The following describes two proteins that form a bound complex.

Interface contacts:
Residue R90 in chain A interacts with residue L27 in chain B (closest heavy-atom distance 3.8 Å).
Residue W189 in chain A interacts with residue A18 in chain B (closest heavy-atom distance 4.0 Å).
Residue M205 in chain A is in contact with residue Q3 in chain B (closest heavy-atom distance 4.2 Å).
Residue K179 in chain A is in contact with residue D21 in chain B (closest heavy-atom distance 4.1 Å).
Residue L356 in chain A contacts residue F6 in chain B (closest heavy-atom distance 3.6 Å).
Residue Y176 in chain A contacts residue A18 in chain B (closest heavy-atom distance 4.0 Å).
Residue Y176 in chain A interacts with residue L14 in chain B (closest heavy-atom distance 3.3 Å).
Residue S271 in chain A interacts with residue S11 in chain B (closest heavy-atom distance 3.4 Å).
Residue Y119 in chain A contacts residue Q3 in chain B (closest heavy-atom distance 3.7 Å).
Residue Q105 in chain A is in contact with residue Y13 in chain B (closest heavy-atom distance 3.1 Å).
Residue Y112 in chain A interacts with residue D9 in chain B (closest heavy-atom distance 4.0 Å).
Residue P88 in chain A is in contact with residue D28 in chain B (closest heavy-atom distance 3.0 Å).
Residue N272 in chain A is in contact with residue S8 in chain B (closest heavy-atom distance 3.3 Å).
Residue Y39 in chain A is in contact with residue L26 in chain B (closest heavy-atom distance 3.3 Å).
Residue Y58 in chain A is in contact with residue L26 in chain B (closest heavy-atom distance 3.7 Å).
Residue Y176 in chain A contacts residue D15 in chain B (closest heavy-atom distance 3.4 Å).
Residue M3 in chain A contacts residue D15 in chain B (closest heavy-atom distance 3.2 Å).
Residue Q206 in chain A is in contact with residue H1 in chain B (closest heavy-atom distance 3.2 Å).
Residue D183 in chain A contacts residue W25 in chain B (closest heavy-atom distance 3.5 Å).
Residue W278 in chain A is in contact with residue T5 in chain B (closest heavy-atom distance 3.8 Å).
Residue L356 in chain A interacts with residue T5 in chain B (closest heavy-atom distance 3.3 Å).
Residue W61 in chain A interacts with residue V23 in chain B (closest heavy-atom distance 4.1 Å).
Residue I180 in chain A interacts with residue D21 in chain B (closest heavy-atom distance 3.4 Å).
Residue Q94 in chain A is in contact with residue L27 in chain B (closest heavy-atom distance 3.7 Å).
Residue W278 in chain A contacts residue G4 in chain B (closest heavy-atom distance 3.7 Å).
Residue L6 in chain A interacts with residue F22 in chain B (closest heavy-atom distance 3.8 Å).
Residue W10 in chain A contacts residue F22 in chain B (closest heavy-atom distance 3.8 Å).
Residue F115 in chain A is in contact with residue F6 in chain B (closest heavy-atom distance 4.1 Å).
Residue R282 in chain A interacts with residue H1 in chain B (closest heavy-atom distance 4.0 Å).
Residue A109 in chain A is in contact with residue Y13 in chain B (closest heavy-atom distance 3.2 Å).
Residue W61 in chain A contacts residue Q20 in chain B (closest heavy-atom distance 3.4 Å).
Residue I209 in chain A interacts with residue H1 in chain B (closest heavy-atom distance 3.5 Å).
Residue D182 in chain A interacts with residue W25 in chain B (closest heavy-atom distance 3.5 Å).
Residue R352 in chain A is in contact with residue D9 in chain B (closest heavy-atom distance 2.6 Å).
Residue Y119 in chain A interacts with residue F6 in chain B (closest heavy-atom distance 3.5 Å).
Residue D344 in chain A interacts with residue T5 in chain B (closest heavy-atom distance 3.3 Å).
Residue P60 in chain A interacts with residue V23 in chain B (closest heavy-atom distance 4.2 Å).
Residue Y39 in chain A interacts with residue L27 in chain B (closest heavy-atom distance 3.6 Å).
Residue Q116 in chain A interacts with residue F6 in chain B (closest heavy-atom distance 3.7 Å).
Residue T270 in chain A is in contact with residue S8 in chain B (closest heavy-atom distance 3.3 Å).
Residue T270 in chain A interacts with residue S11 in chain B (closest heavy-atom distance 4.1 Å).
Residue Q1 in chain A contacts residue D15 in chain B (closest heavy-atom distance 3.8 Å).
Residue L172 in chain A is in contact with residue L14 in chain B (closest heavy-atom distance 3.8 Å).
Residue M3 in chain A is in contact with residue F22 in chain B (closest heavy-atom distance 3.9 Å).
Residue Q116 in chain A interacts with residue K10 in chain B (closest heavy-atom distance 2.6 Å).
Residue G181 in chain A is in contact with residue W25 in chain B (closest heavy-atom distance 3.9 Å).
Residue V2 in chain A contacts residue E16 in chain B (closest heavy-atom distance 4.1 Å).
Residue W10 in chain A contacts residue L26 in chain B (closest heavy-atom distance 3.4 Å).
Residue L6 in chain A interacts with residue A19 in chain B (closest heavy-atom distance 3.8 Å).
Residue L360 in chain A interacts with residue F6 in chain B (closest heavy-atom distance 3.9 Å).
Residue S271 in chain A interacts with residue S8 in chain B (closest heavy-atom distance 4.2 Å).
Residue W278 in chain A interacts with residue H1 in chain B (closest heavy-atom distance 3.8 Å).
Residue V2 in chain A is in contact with residue D15 in chain B (closest heavy-atom distance 3.5 Å).
Residue M205 in chain A contacts residue T7 in chain B (closest heavy-atom distance 4.2 Å).
Residue I180 in chain A interacts with residue W25 in chain B (closest heavy-atom distance 3.6 Å).
Residue Y112 in chain A is in contact with residue F6 in chain B (closest heavy-atom distance 3.6 Å).
Residue P60 in chain A interacts with residue Q20 in chain B (closest heavy-atom distance 4.2 Å).
Residue Y176 in chain A interacts with residue R17 in chain B (closest heavy-atom distance 3.5 Å).
Residue T270 in chain A is in contact with residue T7 in chain B (closest heavy-atom distance 3.3 Å).
Residue Y123 in chain A is in contact with residue Q3 in chain B (closest heavy-atom distance 3.7 Å).

Sequence of chain B:
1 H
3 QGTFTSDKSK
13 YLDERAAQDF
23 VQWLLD

Sequence of chain A:
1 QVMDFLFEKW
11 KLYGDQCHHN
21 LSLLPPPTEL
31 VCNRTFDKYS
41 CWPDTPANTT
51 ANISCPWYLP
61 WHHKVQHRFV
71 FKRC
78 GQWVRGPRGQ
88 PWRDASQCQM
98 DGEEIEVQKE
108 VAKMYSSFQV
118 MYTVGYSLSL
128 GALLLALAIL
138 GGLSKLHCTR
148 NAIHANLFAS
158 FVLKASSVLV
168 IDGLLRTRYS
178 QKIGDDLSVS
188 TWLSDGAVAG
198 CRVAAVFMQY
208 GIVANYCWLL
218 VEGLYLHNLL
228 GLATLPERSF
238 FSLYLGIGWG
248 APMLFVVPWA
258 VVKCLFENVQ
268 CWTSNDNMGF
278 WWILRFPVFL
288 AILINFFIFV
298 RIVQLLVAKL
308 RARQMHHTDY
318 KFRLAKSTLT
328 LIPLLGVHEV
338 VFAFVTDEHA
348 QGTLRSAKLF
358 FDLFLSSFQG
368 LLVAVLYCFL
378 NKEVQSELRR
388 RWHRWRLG